Sequence of chain B:
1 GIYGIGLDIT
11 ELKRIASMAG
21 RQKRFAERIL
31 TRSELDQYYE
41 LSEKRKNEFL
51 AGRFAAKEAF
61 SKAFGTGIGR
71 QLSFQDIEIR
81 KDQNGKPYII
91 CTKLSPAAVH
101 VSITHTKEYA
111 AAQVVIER

Contacts between the two chains:
Residue H100 in chain B contacts residue Y3 in chain A (closest heavy-atom distance 3.8 Å).
Residue Q113 in chain B is in contact with residue L7 in chain A (closest heavy-atom distance 3.7 Å).
Residue V115 in chain B is in contact with residue I2 in chain A (closest heavy-atom distance 3.7 Å).
Residue T104 in chain B contacts residue I9 in chain A (closest heavy-atom distance 3.1 Å).
Residue K107 in chain B contacts residue Y109 in chain A (closest heavy-atom distance 3.7 Å).
Residue H100 in chain B is in contact with residue G4 in chain A (closest heavy-atom distance 3.9 Å).
Residue I9 in chain B contacts residue I9 in chain A (closest heavy-atom distance 4.6 Å).
Residue L7 in chain B interacts with residue L7 in chain A (closest heavy-atom distance 4.3 Å).
Residue A111 in chain B contacts residue I9 in chain A (closest heavy-atom distance 3.8 Å).
Residue T104 in chain B interacts with residue L7 in chain A (closest heavy-atom distance 3.5 Å).
Residue K107 in chain B interacts with residue E108 in chain A (closest heavy-atom distance 2.9 Å).
Residue E108 in chain B interacts with residue Y109 in chain A (closest heavy-atom distance 2.6 Å).
Residue Q113 in chain B contacts residue I5 in chain A (closest heavy-atom distance 3.9 Å).
Residue D82 in chain B contacts residue G65 in chain A (closest heavy-atom distance 4.9 Å).
Residue Q113 in chain B is in contact with residue G6 in chain A (closest heavy-atom distance 3.1 Å).
Residue N84 in chain B contacts residue G65 in chain A (closest heavy-atom distance 3.4 Å).
Residue V114 in chain B contacts residue I5 in chain A (closest heavy-atom distance 4.2 Å).
Residue K86 in chain B interacts with residue Y3 in chain A (closest heavy-atom distance 4.8 Å).
Residue K86 in chain B contacts residue G65 in chain A (closest heavy-atom distance 4.0 Å).
Residue T106 in chain B contacts residue I9 in chain A (closest heavy-atom distance 3.5 Å).
Residue T104 in chain B interacts with residue D8 in chain A (closest heavy-atom distance 3.4 Å).
Residue H100 in chain B contacts residue I5 in chain A (closest heavy-atom distance 3.8 Å).
Residue K86 in chain B interacts with residue A63 in chain A (closest heavy-atom distance 3.6 Å).
Residue H100 in chain B contacts residue I2 in chain A (closest heavy-atom distance 3.2 Å).
Residue N84 in chain B contacts residue Q71 in chain A (closest heavy-atom distance 4.2 Å).
Residue E108 in chain B is in contact with residue E108 in chain A (closest heavy-atom distance 3.2 Å).
Residue K86 in chain B contacts residue I5 in chain A (closest heavy-atom distance 4.1 Å).
Residue E117 in chain B interacts with residue G1 in chain A (closest heavy-atom distance 3.5 Å).
Residue I2 in chain B contacts residue I2 in chain A (closest heavy-atom distance 4.0 Å).
Residue T106 in chain B is in contact with residue E11 in chain A (closest heavy-atom distance 4.8 Å).
Residue I103 in chain B contacts residue K62 in chain A (closest heavy-atom distance 2.9 Å).
Residue A112 in chain B contacts residue L7 in chain A (closest heavy-atom distance 3.9 Å).
Residue H105 in chain B interacts with residue I9 in chain A (closest heavy-atom distance 4.0 Å).
Residue V115 in chain B is in contact with residue I5 in chain A (closest heavy-atom distance 4.0 Å).
Residue Q113 in chain B contacts residue Q113 in chain A (closest heavy-atom distance 2.7 Å).
Residue K86 in chain B contacts residue K62 in chain A (closest heavy-atom distance 3.1 Å).
Residue E117 in chain B interacts with residue I2 in chain A (closest heavy-atom distance 3.0 Å).
Residue Y109 in chain B contacts residue Y109 in chain A (closest heavy-atom distance 3.8 Å).
Residue T104 in chain B contacts residue K62 in chain A (closest heavy-atom distance 3.5 Å).
Residue V101 in chain B contacts residue I5 in chain A (closest heavy-atom distance 3.8 Å).
Residue T106 in chain B is in contact with residue Y109 in chain A (closest heavy-atom distance 2.9 Å).
Residue N84 in chain B contacts residue T66 in chain A (closest heavy-atom distance 4.8 Å).
Residue Q113 in chain B interacts with residue V114 in chain A (closest heavy-atom distance 4.5 Å).
Residue S102 in chain B is in contact with residue K62 in chain A (closest heavy-atom distance 3.6 Å).
Residue I103 in chain B contacts residue L7 in chain A (closest heavy-atom distance 4.0 Å).
Residue K86 in chain B contacts residue G4 in chain A (closest heavy-atom distance 4.1 Å).
Residue K107 in chain B is in contact with residue E11 in chain A (closest heavy-atom distance 2.7 Å).
Residue S102 in chain B contacts residue I5 in chain A (closest heavy-atom distance 3.8 Å).
Residue S102 in chain B contacts residue G6 in chain A (closest heavy-atom distance 3.4 Å).
Residue A111 in chain B interacts with residue L7 in chain A (closest heavy-atom distance 4.2 Å).
Residue S102 in chain B is in contact with residue L7 in chain A (closest heavy-atom distance 2.9 Å).

Sequence of chain A:
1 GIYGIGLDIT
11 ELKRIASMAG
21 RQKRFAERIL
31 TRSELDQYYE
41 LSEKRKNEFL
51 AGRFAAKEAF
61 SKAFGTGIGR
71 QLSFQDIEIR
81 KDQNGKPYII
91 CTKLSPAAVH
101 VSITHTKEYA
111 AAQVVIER

The following describes two proteins that form a bound complex.